Sequence of the first protein:
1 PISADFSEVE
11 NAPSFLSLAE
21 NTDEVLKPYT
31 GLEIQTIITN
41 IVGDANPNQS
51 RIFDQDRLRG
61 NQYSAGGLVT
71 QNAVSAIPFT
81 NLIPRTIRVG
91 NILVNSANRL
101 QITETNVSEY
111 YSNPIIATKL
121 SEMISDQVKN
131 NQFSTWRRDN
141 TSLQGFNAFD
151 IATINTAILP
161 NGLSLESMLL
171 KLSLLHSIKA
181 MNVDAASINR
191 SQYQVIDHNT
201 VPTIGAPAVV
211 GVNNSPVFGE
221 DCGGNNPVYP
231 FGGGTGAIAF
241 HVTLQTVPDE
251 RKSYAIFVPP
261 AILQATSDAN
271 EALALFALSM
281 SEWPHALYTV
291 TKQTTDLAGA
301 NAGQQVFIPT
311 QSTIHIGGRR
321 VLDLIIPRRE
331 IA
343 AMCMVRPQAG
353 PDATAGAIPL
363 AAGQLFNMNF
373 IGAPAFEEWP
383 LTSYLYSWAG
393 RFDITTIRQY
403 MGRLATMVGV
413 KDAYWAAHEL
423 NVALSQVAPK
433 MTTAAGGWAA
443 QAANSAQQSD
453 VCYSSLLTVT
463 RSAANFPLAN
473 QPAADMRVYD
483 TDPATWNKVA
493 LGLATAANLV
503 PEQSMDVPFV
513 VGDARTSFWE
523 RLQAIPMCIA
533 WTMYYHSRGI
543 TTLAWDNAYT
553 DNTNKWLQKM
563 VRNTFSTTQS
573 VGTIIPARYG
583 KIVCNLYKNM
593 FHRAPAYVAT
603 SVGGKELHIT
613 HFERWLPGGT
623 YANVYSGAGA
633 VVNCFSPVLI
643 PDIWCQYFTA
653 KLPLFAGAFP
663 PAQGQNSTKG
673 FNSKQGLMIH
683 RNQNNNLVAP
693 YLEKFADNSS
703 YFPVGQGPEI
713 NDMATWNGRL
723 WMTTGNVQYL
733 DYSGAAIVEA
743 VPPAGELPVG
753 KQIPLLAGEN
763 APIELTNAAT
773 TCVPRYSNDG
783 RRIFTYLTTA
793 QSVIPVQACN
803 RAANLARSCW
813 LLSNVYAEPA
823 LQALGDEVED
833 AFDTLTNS

Interface contacts:
Residue Q824 in the first protein contacts residue Q799 in the second protein (closest heavy-atom distance 2.9 Å).
Residue A804 in the first protein contacts residue N806 in the second protein (closest heavy-atom distance 3.4 Å).
Residue Y693 in the first protein contacts residue L826 in the second protein (closest heavy-atom distance 3.2 Å).
Residue V798 in the first protein interacts with residue Q824 in the second protein (closest heavy-atom distance 2.6 Å).
Residue Q824 in the first protein is in contact with residue Y693 in the second protein (closest heavy-atom distance 3.2 Å).
Residue R683 in the first protein is in contact with residue A825 in the second protein (closest heavy-atom distance 3.1 Å).
Residue S794 in the first protein contacts residue L823 in the second protein (closest heavy-atom distance 3.9 Å).
Residue Q824 in the first protein is in contact with residue N802 in the second protein (closest heavy-atom distance 2.8 Å).
Residue L823 in the first protein is in contact with residue T791 in the second protein (closest heavy-atom distance 4.3 Å).
Residue A804 in the first protein is in contact with residue A804 in the second protein (closest heavy-atom distance 4.6 Å).
Residue Q824 in the first protein is in contact with residue V798 in the second protein (closest heavy-atom distance 2.6 Å).
Residue N806 in the first protein contacts residue A804 in the second protein (closest heavy-atom distance 3.4 Å).
Residue V795 in the first protein contacts residue L823 in the second protein (closest heavy-atom distance 4.3 Å).
Residue A805 in the first protein interacts with residue A804 in the second protein (closest heavy-atom distance 4.0 Å).
Residue D828 in the first protein interacts with residue M680 in the second protein (closest heavy-atom distance 4.6 Å).
Residue Q799 in the first protein contacts residue Q824 in the second protein (closest heavy-atom distance 2.9 Å).
Residue A804 in the first protein is in contact with residue Q667 in the second protein (closest heavy-atom distance 4.2 Å).
Residue Q667 in the first protein is in contact with residue Q799 in the second protein (closest heavy-atom distance 4.2 Å).
Residue A825 in the first protein interacts with residue R683 in the second protein (closest heavy-atom distance 3.1 Å).
Residue L826 in the first protein interacts with residue Y693 in the second protein (closest heavy-atom distance 3.2 Å).
Residue D828 in the first protein interacts with residue S675 in the second protein (closest heavy-atom distance 4.3 Å).
Residue V795 in the first protein is in contact with residue A822 in the second protein (closest heavy-atom distance 3.4 Å).
Residue L823 in the first protein contacts residue R683 in the second protein (closest heavy-atom distance 4.4 Å).
Residue T791 in the first protein is in contact with residue L823 in the second protein (closest heavy-atom distance 4.2 Å).
Residue A825 in the first protein is in contact with residue V798 in the second protein (closest heavy-atom distance 4.5 Å).
Residue Y693 in the first protein is in contact with residue A825 in the second protein (closest heavy-atom distance 3.6 Å).
Residue Q799 in the first protein is in contact with residue G666 in the second protein (closest heavy-atom distance 3.7 Å).
Residue Q685 in the first protein contacts residue L823 in the second protein (closest heavy-atom distance 2.8 Å).
Residue A825 in the first protein contacts residue I681 in the second protein (closest heavy-atom distance 3.8 Å).
Residue Q667 in the first protein contacts residue N802 in the second protein (closest heavy-atom distance 2.7 Å).
Residue L823 in the first protein is in contact with residue V798 in the second protein (closest heavy-atom distance 3.5 Å).
Residue V798 in the first protein interacts with residue A825 in the second protein (closest heavy-atom distance 4.5 Å).
Residue N802 in the first protein is in contact with residue Q667 in the second protein (closest heavy-atom distance 2.7 Å).
Residue L823 in the first protein is in contact with residue V690 in the second protein (closest heavy-atom distance 3.9 Å).
Residue L823 in the first protein contacts residue V795 in the second protein (closest heavy-atom distance 4.4 Å).
Residue N802 in the first protein contacts residue L826 in the second protein (closest heavy-atom distance 4.1 Å).
Residue A822 in the first protein interacts with residue V795 in the second protein (closest heavy-atom distance 3.4 Å).
Residue S675 in the first protein interacts with residue D828 in the second protein (closest heavy-atom distance 4.3 Å).
Residue Q799 in the first protein contacts residue N806 in the second protein (closest heavy-atom distance 4.1 Å).
Residue N802 in the first protein interacts with residue Q824 in the second protein (closest heavy-atom distance 2.8 Å).
Residue V798 in the first protein contacts residue L823 in the second protein (closest heavy-atom distance 3.5 Å).
Residue G827 in the first protein interacts with residue S675 in the second protein (closest heavy-atom distance 2.2 Å).
Residue L826 in the first protein is in contact with residue N802 in the second protein (closest heavy-atom distance 4.1 Å).
Residue L823 in the first protein interacts with residue Q685 in the second protein (closest heavy-atom distance 2.9 Å).
Residue L823 in the first protein contacts residue S794 in the second protein (closest heavy-atom distance 3.9 Å).
Residue L826 in the first protein is in contact with residue S675 in the second protein (closest heavy-atom distance 3.5 Å).
Residue N806 in the first protein contacts residue Q799 in the second protein (closest heavy-atom distance 4.2 Å).
Residue M680 in the first protein interacts with residue D828 in the second protein (closest heavy-atom distance 4.6 Å).
Residue S675 in the first protein interacts with residue L826 in the second protein (closest heavy-atom distance 3.5 Å).
Residue I681 in the first protein interacts with residue L826 in the second protein (closest heavy-atom distance 4.8 Å).
Residue A804 in the first protein interacts with residue A805 in the second protein (closest heavy-atom distance 4.0 Å).
Residue R683 in the first protein is in contact with residue L823 in the second protein (closest heavy-atom distance 4.4 Å).
Residue G666 in the first protein is in contact with residue Q799 in the second protein (closest heavy-atom distance 3.8 Å).
Residue Q667 in the first protein is in contact with residue A804 in the second protein (closest heavy-atom distance 4.3 Å).
Residue Y693 in the first protein is in contact with residue Q824 in the second protein (closest heavy-atom distance 3.2 Å).
Residue S675 in the first protein is in contact with residue G827 in the second protein (closest heavy-atom distance 2.2 Å).
Residue Q799 in the first protein is in contact with residue Q667 in the second protein (closest heavy-atom distance 4.2 Å).
Residue V690 in the first protein contacts residue L823 in the second protein (closest heavy-atom distance 3.8 Å).
Residue I681 in the first protein contacts residue A825 in the second protein (closest heavy-atom distance 3.9 Å).
Residue A825 in the first protein contacts residue Y693 in the second protein (closest heavy-atom distance 3.5 Å).

These two protein chains interact to form a complex.

Sequence of the second protein:
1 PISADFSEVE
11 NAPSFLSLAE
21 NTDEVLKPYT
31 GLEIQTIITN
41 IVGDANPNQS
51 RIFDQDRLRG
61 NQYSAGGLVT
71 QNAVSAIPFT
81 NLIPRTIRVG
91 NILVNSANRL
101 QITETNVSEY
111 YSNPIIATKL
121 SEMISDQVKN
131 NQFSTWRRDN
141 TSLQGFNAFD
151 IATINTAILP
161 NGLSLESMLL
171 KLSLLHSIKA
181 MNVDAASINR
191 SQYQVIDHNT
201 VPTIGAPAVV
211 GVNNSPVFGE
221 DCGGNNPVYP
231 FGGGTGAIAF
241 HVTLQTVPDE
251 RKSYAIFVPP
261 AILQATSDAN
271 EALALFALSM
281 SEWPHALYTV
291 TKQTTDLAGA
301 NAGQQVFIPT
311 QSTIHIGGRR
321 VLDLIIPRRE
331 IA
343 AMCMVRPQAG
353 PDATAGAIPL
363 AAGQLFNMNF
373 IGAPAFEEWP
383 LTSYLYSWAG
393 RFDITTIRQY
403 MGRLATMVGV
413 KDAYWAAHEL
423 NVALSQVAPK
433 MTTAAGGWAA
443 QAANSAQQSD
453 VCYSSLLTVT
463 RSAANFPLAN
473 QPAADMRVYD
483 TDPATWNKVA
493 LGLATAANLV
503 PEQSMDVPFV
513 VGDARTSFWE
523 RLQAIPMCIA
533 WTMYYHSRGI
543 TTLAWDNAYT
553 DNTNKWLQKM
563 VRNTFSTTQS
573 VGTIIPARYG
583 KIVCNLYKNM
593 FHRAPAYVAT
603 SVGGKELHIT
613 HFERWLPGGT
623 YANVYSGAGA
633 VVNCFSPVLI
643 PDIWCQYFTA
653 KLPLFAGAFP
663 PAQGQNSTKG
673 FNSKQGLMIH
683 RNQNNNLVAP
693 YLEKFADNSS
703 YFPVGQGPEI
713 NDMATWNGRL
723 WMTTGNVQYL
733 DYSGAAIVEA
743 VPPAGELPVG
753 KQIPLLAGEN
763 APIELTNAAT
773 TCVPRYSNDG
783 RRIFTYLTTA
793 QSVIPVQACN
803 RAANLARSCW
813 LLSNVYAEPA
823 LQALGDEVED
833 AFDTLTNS